Sequence of protein 1:
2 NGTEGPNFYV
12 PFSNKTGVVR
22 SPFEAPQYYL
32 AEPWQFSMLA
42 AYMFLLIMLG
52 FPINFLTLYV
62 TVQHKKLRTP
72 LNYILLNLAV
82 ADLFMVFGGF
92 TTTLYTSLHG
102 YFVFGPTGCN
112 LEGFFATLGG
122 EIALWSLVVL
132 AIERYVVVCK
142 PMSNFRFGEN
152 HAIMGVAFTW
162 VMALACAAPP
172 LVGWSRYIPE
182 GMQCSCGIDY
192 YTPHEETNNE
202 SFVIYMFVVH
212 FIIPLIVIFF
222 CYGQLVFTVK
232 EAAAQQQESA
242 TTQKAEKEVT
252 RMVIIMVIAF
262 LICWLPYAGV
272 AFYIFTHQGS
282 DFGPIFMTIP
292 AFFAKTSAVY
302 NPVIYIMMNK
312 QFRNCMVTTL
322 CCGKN

Residue-level contacts at the interface:
Residue Y223 in protein 1 is in contact with residue M9 in protein 2 (closest heavy-atom distance 4.5 Å).
Residue M257 in protein 1 is in contact with residue M9 in protein 2 (closest heavy-atom distance 4.5 Å).
Residue L226 in protein 1 interacts with residue M9 in protein 2 (closest heavy-atom distance 4.5 Å).
Residue K311 in protein 1 interacts with residue G10 in protein 2 (closest heavy-atom distance 3.0 Å).
Residue V139 in protein 1 contacts residue I6 in protein 2 (closest heavy-atom distance 4.1 Å).
Residue L72 in protein 1 interacts with residue M9 in protein 2 (closest heavy-atom distance 4.5 Å).
Residue L72 in protein 1 contacts residue V8 in protein 2 (closest heavy-atom distance 4.7 Å).
Residue K141 in protein 1 interacts with residue I6 in protein 2 (closest heavy-atom distance 3.6 Å).
Residue V250 in protein 1 interacts with residue M9 in protein 2 (closest heavy-atom distance 4.7 Å).
Residue M309 in protein 1 contacts residue G10 in protein 2 (closest heavy-atom distance 4.2 Å).
Residue E249 in protein 1 is in contact with residue L11 in protein 2 (closest heavy-atom distance 3.5 Å).
Residue K311 in protein 1 interacts with residue L11 in protein 2 (closest heavy-atom distance 4.0 Å).
Residue R135 in protein 1 contacts residue M9 in protein 2 (closest heavy-atom distance 2.7 Å).
Residue A246 in protein 1 interacts with residue D7 in protein 2 (closest heavy-atom distance 4.6 Å).
Residue Q312 in protein 1 contacts residue G10 in protein 2 (closest heavy-atom distance 4.4 Å).
Residue V138 in protein 1 interacts with residue D5 in protein 2 (closest heavy-atom distance 4.3 Å).
Residue V250 in protein 1 interacts with residue L11 in protein 2 (closest heavy-atom distance 3.6 Å).
Residue A246 in protein 1 is in contact with residue L11 in protein 2 (closest heavy-atom distance 4.8 Å).
Residue V138 in protein 1 contacts residue I6 in protein 2 (closest heavy-atom distance 4.0 Å).
Residue R135 in protein 1 is in contact with residue G10 in protein 2 (closest heavy-atom distance 4.3 Å).
Residue N310 in protein 1 is in contact with residue M9 in protein 2 (closest heavy-atom distance 4.4 Å).
Residue N310 in protein 1 interacts with residue G10 in protein 2 (closest heavy-atom distance 3.0 Å).
Residue M253 in protein 1 contacts residue L11 in protein 2 (closest heavy-atom distance 4.0 Å).

These two protein chains interact to form a complex.

Sequence of protein 2:
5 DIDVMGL